This data describes a binding interaction between two proteins.

Sequence of the second protein:
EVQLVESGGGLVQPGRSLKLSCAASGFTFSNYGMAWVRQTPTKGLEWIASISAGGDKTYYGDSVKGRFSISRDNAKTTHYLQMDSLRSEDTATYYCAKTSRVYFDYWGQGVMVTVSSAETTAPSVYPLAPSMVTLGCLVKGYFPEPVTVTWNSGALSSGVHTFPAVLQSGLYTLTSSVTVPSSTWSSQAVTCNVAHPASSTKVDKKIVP

Interface contacts:
Residue Y122 in the second protein interacts with residue M6 in the first protein (closest heavy-atom distance 3.8 Å).
Residue R120 in the second protein contacts residue M6 in the first protein (closest heavy-atom distance 2.9 Å).
Residue N50 in the second protein is in contact with residue D12 in the first protein (closest heavy-atom distance 3.4 Å).
Residue Y78 in the second protein is in contact with residue P7 in the first protein (closest heavy-atom distance 3.7 Å).
Residue R120 in the second protein contacts residue E10 in the first protein (closest heavy-atom distance 2.9 Å).
Residue Y51 in the second protein interacts with residue V13 in the first protein (closest heavy-atom distance 3.4 Å).
Residue V121 in the second protein is in contact with residue V4 in the first protein (closest heavy-atom distance 4.0 Å).
Residue K76 in the second protein interacts with residue E10 in the first protein (closest heavy-atom distance 3.5 Å).
Residue R120 in the second protein contacts residue D12 in the first protein (closest heavy-atom distance 2.8 Å).
Residue V121 in the second protein interacts with residue A5 in the first protein (closest heavy-atom distance 4.4 Å).
Residue G73 in the second protein interacts with residue D11 in the first protein (closest heavy-atom distance 4.9 Å).
Residue A72 in the second protein contacts residue D11 in the first protein (closest heavy-atom distance 3.7 Å).
Residue N50 in the second protein interacts with residue V13 in the first protein (closest heavy-atom distance 3.0 Å).
Residue V121 in the second protein is in contact with residue A9 in the first protein (closest heavy-atom distance 4.8 Å).
Residue R120 in the second protein contacts residue A5 in the first protein (closest heavy-atom distance 3.5 Å).
Residue A72 in the second protein is in contact with residue G8 in the first protein (closest heavy-atom distance 4.5 Å).
Residue S119 in the second protein contacts residue V14 in the first protein (closest heavy-atom distance 3.5 Å).
Residue S69 in the second protein contacts residue P7 in the first protein (closest heavy-atom distance 3.8 Å).
Residue A72 in the second protein is in contact with residue D12 in the first protein (closest heavy-atom distance 4.4 Å).
Residue S71 in the second protein interacts with residue G8 in the first protein (closest heavy-atom distance 3.3 Å).
Residue D75 in the second protein interacts with residue D11 in the first protein (closest heavy-atom distance 4.5 Å).
Residue T118 in the second protein interacts with residue G8 in the first protein (closest heavy-atom distance 4.9 Å).
Residue S119 in the second protein is in contact with residue D12 in the first protein (closest heavy-atom distance 3.4 Å).
Residue Y51 in the second protein interacts with residue V14 in the first protein (closest heavy-atom distance 3.0 Å).
Residue K76 in the second protein is in contact with residue D11 in the first protein (closest heavy-atom distance 3.1 Å).
Residue I70 in the second protein contacts residue G8 in the first protein (closest heavy-atom distance 3.7 Å).
Residue R120 in the second protein interacts with residue D11 in the first protein (closest heavy-atom distance 4.4 Å).
Residue F123 in the second protein interacts with residue M6 in the first protein (closest heavy-atom distance 4.2 Å).
Residue Y51 in the second protein interacts with residue D12 in the first protein (closest heavy-atom distance 3.6 Å).
Residue T118 in the second protein contacts residue D12 in the first protein (closest heavy-atom distance 2.6 Å).
Residue Y78 in the second protein contacts residue E10 in the first protein (closest heavy-atom distance 2.4 Å).
Residue S69 in the second protein contacts residue G8 in the first protein (closest heavy-atom distance 4.1 Å).
Residue S71 in the second protein contacts residue D11 in the first protein (closest heavy-atom distance 4.0 Å).
Residue W66 in the second protein is in contact with residue P7 in the first protein (closest heavy-atom distance 4.6 Å).
Residue V121 in the second protein contacts residue G3 in the first protein (closest heavy-atom distance 4.5 Å).
Residue N50 in the second protein contacts residue D11 in the first protein (closest heavy-atom distance 4.1 Å).
Residue V121 in the second protein is in contact with residue M6 in the first protein (closest heavy-atom distance 3.7 Å).
Residue T118 in the second protein is in contact with residue A9 in the first protein (closest heavy-atom distance 3.7 Å).
Residue G52 in the second protein interacts with residue D12 in the first protein (closest heavy-atom distance 2.8 Å).
Residue G52 in the second protein contacts residue G8 in the first protein (closest heavy-atom distance 4.3 Å).
Residue R120 in the second protein interacts with residue V14 in the first protein (closest heavy-atom distance 3.6 Å).
Residue Y78 in the second protein interacts with residue G8 in the first protein (closest heavy-atom distance 3.4 Å).
Residue R120 in the second protein interacts with residue A9 in the first protein (closest heavy-atom distance 3.3 Å).

Sequence of the first protein:
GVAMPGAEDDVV